Sequence of protein 1:
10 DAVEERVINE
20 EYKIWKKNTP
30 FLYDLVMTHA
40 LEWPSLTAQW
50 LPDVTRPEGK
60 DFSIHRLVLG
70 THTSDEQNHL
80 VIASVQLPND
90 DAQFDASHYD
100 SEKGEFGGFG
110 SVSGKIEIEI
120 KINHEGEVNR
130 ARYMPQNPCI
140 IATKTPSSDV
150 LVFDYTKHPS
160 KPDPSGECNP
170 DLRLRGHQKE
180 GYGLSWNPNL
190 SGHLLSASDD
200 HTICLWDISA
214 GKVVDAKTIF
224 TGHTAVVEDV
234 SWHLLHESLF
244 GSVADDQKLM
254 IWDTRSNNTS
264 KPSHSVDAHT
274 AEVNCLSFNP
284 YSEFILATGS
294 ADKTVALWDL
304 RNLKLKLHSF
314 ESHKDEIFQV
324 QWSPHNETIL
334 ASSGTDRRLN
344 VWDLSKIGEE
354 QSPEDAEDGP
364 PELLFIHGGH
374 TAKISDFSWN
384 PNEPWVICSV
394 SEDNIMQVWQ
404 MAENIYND

These two protein chains interact to form a complex.

Sequence of protein 2:
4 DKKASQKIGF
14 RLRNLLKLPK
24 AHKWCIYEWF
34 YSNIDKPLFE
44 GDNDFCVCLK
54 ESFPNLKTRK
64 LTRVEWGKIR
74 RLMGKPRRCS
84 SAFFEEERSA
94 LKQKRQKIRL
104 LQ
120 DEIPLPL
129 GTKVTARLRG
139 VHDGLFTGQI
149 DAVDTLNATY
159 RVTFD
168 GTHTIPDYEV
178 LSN

Contacts between the two chains:
Residue A91 in protein 1 is in contact with residue T65 in protein 2 (closest heavy-atom distance 3.2 Å).
Residue D33 in protein 1 is in contact with residue R73 in protein 2 (closest heavy-atom distance 2.6 Å).
Residue E19 in protein 1 contacts residue R98 in protein 2 (closest heavy-atom distance 3.3 Å).
Residue K26 in protein 1 is in contact with residue L41 in protein 2 (closest heavy-atom distance 3.1 Å).
Residue N18 in protein 1 is in contact with residue Y30 in protein 2 (closest heavy-atom distance 3.2 Å).
Residue D89 in protein 1 interacts with residue T65 in protein 2 (closest heavy-atom distance 3.2 Å).
Residue I17 in protein 1 interacts with residue Y30 in protein 2 (closest heavy-atom distance 3.5 Å).
Residue D361 in protein 1 contacts residue S83 in protein 2 (closest heavy-atom distance 3.1 Å).
Residue K25 in protein 1 interacts with residue E31 in protein 2 (closest heavy-atom distance 2.7 Å).
Residue E395 in protein 1 contacts residue K23 in protein 2 (closest heavy-atom distance 3.1 Å).
Residue E20 in protein 1 is in contact with residue F87 in protein 2 (closest heavy-atom distance 3.5 Å).
Residue N407 in protein 1 interacts with residue R74 in protein 2 (closest heavy-atom distance 3.4 Å).
Residue Y21 in protein 1 is in contact with residue E31 in protein 2 (closest heavy-atom distance 2.5 Å).
Residue A95 in protein 1 is in contact with residue W69 in protein 2 (closest heavy-atom distance 3.4 Å).
Residue K25 in protein 1 contacts residue Y34 in protein 2 (closest heavy-atom distance 3.1 Å).
Residue E41 in protein 1 is in contact with residue N17 in protein 2 (closest heavy-atom distance 2.9 Å).
Residue N407 in protein 1 interacts with residue G77 in protein 2 (closest heavy-atom distance 3.1 Å).
Residue S96 in protein 1 interacts with residue N46 in protein 2 (closest heavy-atom distance 3.0 Å).
Residue L40 in protein 1 is in contact with residue L18 in protein 2 (closest heavy-atom distance 3.4 Å).
Residue R15 in protein 1 interacts with residue R137 in protein 2 (closest heavy-atom distance 3.3 Å).
Residue K22 in protein 1 contacts residue F33 in protein 2 (closest heavy-atom distance 2.9 Å).
Residue G362 in protein 1 interacts with residue R81 in protein 2 (closest heavy-atom distance 2.7 Å).
Residue K22 in protein 1 interacts with residue Y30 in protein 2 (closest heavy-atom distance 2.9 Å).
Residue E14 in protein 1 interacts with residue Y30 in protein 2 (closest heavy-atom distance 3.1 Å).
Residue P29 in protein 1 is in contact with residue R73 in protein 2 (closest heavy-atom distance 3.0 Å).
Residue F93 in protein 1 is in contact with residue R62 in protein 2 (closest heavy-atom distance 3.5 Å).
Residue S96 in protein 1 is in contact with residue C49 in protein 2 (closest heavy-atom distance 3.4 Å).
Residue Q354 in protein 1 is in contact with residue R81 in protein 2 (closest heavy-atom distance 3.4 Å).
Residue D94 in protein 1 interacts with residue R62 in protein 2 (closest heavy-atom distance 3.1 Å).
Residue Y98 in protein 1 interacts with residue E31 in protein 2 (closest heavy-atom distance 2.6 Å).
Residue S100 in protein 1 contacts residue W32 in protein 2 (closest heavy-atom distance 3.0 Å).
Residue F30 in protein 1 is in contact with residue F48 in protein 2 (closest heavy-atom distance 3.3 Å).
Residue E14 in protein 1 is in contact with residue R135 in protein 2 (closest heavy-atom distance 3.0 Å).
Residue E14 in protein 1 interacts with residue K26 in protein 2 (closest heavy-atom distance 3.1 Å).
Residue D361 in protein 1 is in contact with residue R81 in protein 2 (closest heavy-atom distance 3.5 Å).
Residue F30 in protein 1 interacts with residue M76 in protein 2 (closest heavy-atom distance 3.5 Å).
Residue Q92 in protein 1 contacts residue L64 in protein 2 (closest heavy-atom distance 3.4 Å).
Residue E41 in protein 1 is in contact with residue R14 in protein 2 (closest heavy-atom distance 3.4 Å).
Residue D358 in protein 1 is in contact with residue R81 in protein 2 (closest heavy-atom distance 2.6 Å).
Residue F93 in protein 1 is in contact with residue W69 in protein 2 (closest heavy-atom distance 2.9 Å).
Residue Q403 in protein 1 interacts with residue R66 in protein 2 (closest heavy-atom distance 3.2 Å).
Residue E75 in protein 1 contacts residue F13 in protein 2 (closest heavy-atom distance 3.2 Å).
Residue N407 in protein 1 interacts with residue R73 in protein 2 (closest heavy-atom distance 3.3 Å).
Residue L366 in protein 1 interacts with residue R81 in protein 2 (closest heavy-atom distance 3.2 Å).
Residue K22 in protein 1 interacts with residue F42 in protein 2 (closest heavy-atom distance 3.2 Å).
Residue I398 in protein 1 is in contact with residue W27 in protein 2 (closest heavy-atom distance 3.4 Å).
Residue F30 in protein 1 contacts residue P79 in protein 2 (closest heavy-atom distance 3.4 Å).
Residue Y32 in protein 1 contacts residue R73 in protein 2 (closest heavy-atom distance 3.3 Å).
Residue P363 in protein 1 is in contact with residue R81 in protein 2 (closest heavy-atom distance 2.5 Å).
Residue D89 in protein 1 is in contact with residue R66 in protein 2 (closest heavy-atom distance 2.9 Å).
Residue D361 in protein 1 is in contact with residue R80 in protein 2 (closest heavy-atom distance 2.5 Å).
Residue K22 in protein 1 is in contact with residue Y34 in protein 2 (closest heavy-atom distance 3.3 Å).
Residue E20 in protein 1 is in contact with residue R91 in protein 2 (closest heavy-atom distance 3.2 Å).
Residue W42 in protein 1 interacts with residue N17 in protein 2 (closest heavy-atom distance 3.5 Å).
Residue T374 in protein 1 contacts residue Y30 in protein 2 (closest heavy-atom distance 3.1 Å).
Residue R15 in protein 1 contacts residue E176 in protein 2 (closest heavy-atom distance 3.2 Å).
Residue D411 in protein 1 interacts with residue K78 in protein 2 (closest heavy-atom distance 2.9 Å).
Residue D396 in protein 1 is in contact with residue A24 in protein 2 (closest heavy-atom distance 3.4 Å).
Residue F93 in protein 1 contacts residue L64 in protein 2 (closest heavy-atom distance 3.0 Å).
Residue K22 in protein 1 contacts residue I29 in protein 2 (closest heavy-atom distance 3.4 Å).